This data describes a binding interaction between two proteins.

Contacts between the two chains:
Residue A93 in chain B interacts with residue L147 in chain A (closest heavy-atom distance 3.4 Å).
Residue D156 in chain B interacts with residue N130 in chain A (closest heavy-atom distance 2.9 Å).
Residue L169 in chain B is in contact with residue W75 in chain A (closest heavy-atom distance 3.1 Å).
Residue G69 in chain B interacts with residue L151 in chain A (closest heavy-atom distance 3.4 Å).
Residue Q74 in chain B contacts residue V159 in chain A (closest heavy-atom distance 3.0 Å).
Residue Q74 in chain B is in contact with residue M174 in chain A (closest heavy-atom distance 3.2 Å).
Residue L155 in chain B interacts with residue L127 in chain A (closest heavy-atom distance 3.6 Å).
Residue L178 in chain B is in contact with residue P95 in chain A (closest heavy-atom distance 3.6 Å).
Residue D175 in chain B is in contact with residue R36 in chain A (closest heavy-atom distance 3.1 Å).
Residue Y176 in chain B contacts residue F35 in chain A (closest heavy-atom distance 3.2 Å).
Residue E73 in chain B interacts with residue P161 in chain A (closest heavy-atom distance 3.5 Å).
Residue L169 in chain B contacts residue L88 in chain A (closest heavy-atom distance 3.4 Å).
Residue P167 in chain B is in contact with residue Q91 in chain A (closest heavy-atom distance 2.7 Å).
Residue L169 in chain B contacts residue E59 in chain A (closest heavy-atom distance 3.1 Å).
Residue Y176 in chain B interacts with residue R36 in chain A (closest heavy-atom distance 3.0 Å).
Residue L169 in chain B is in contact with residue P71 in chain A (closest heavy-atom distance 3.6 Å).
Residue D156 in chain B contacts residue P129 in chain A (closest heavy-atom distance 3.1 Å).
Residue S68 in chain B is in contact with residue Y150 in chain A (closest heavy-atom distance 3.3 Å).
Residue V76 in chain B contacts residue I162 in chain A (closest heavy-atom distance 3.2 Å).
Residue F166 in chain B interacts with residue Q91 in chain A (closest heavy-atom distance 3.4 Å).
Residue W72 in chain B interacts with residue N148 in chain A (closest heavy-atom distance 2.6 Å).
Residue P167 in chain B interacts with residue S60 in chain A (closest heavy-atom distance 3.5 Å).
Residue G69 in chain B contacts residue Y150 in chain A (closest heavy-atom distance 2.9 Å).
Residue L169 in chain B interacts with residue Q91 in chain A (closest heavy-atom distance 2.8 Å).
Residue Y176 in chain B interacts with residue I104 in chain A (closest heavy-atom distance 3.4 Å).
Residue N70 in chain B interacts with residue W154 in chain A (closest heavy-atom distance 3.0 Å).
Residue E174 in chain B is in contact with residue I53 in chain A (closest heavy-atom distance 3.2 Å).
Residue P172 in chain B interacts with residue F35 in chain A (closest heavy-atom distance 3.3 Å).
Residue Y176 in chain B is in contact with residue R94 in chain A (closest heavy-atom distance 2.9 Å).
Residue Q74 in chain B interacts with residue P175 in chain A (closest heavy-atom distance 3.3 Å).
Residue Q89 in chain B interacts with residue Y163 in chain A (closest heavy-atom distance 3.0 Å).
Residue W170 in chain B interacts with residue Q91 in chain A (closest heavy-atom distance 3.1 Å).
Residue V76 in chain B interacts with residue P161 in chain A (closest heavy-atom distance 3.6 Å).
Residue P152 in chain B contacts residue D84 in chain A (closest heavy-atom distance 3.3 Å).
Residue T91 in chain B is in contact with residue P161 in chain A (closest heavy-atom distance 3.5 Å).
Residue S68 in chain B contacts residue V176 in chain A (closest heavy-atom distance 3.4 Å).
Residue R149 in chain B is in contact with residue Y150 in chain A (closest heavy-atom distance 3.4 Å).
Residue K71 in chain B is in contact with residue H196 in chain A (closest heavy-atom distance 3.4 Å).
Residue T171 in chain B contacts residue K58 in chain A (closest heavy-atom distance 3.5 Å).
Residue R168 in chain B interacts with residue S60 in chain A (closest heavy-atom distance 2.6 Å).
Residue G69 in chain B interacts with residue T152 in chain A (closest heavy-atom distance 3.0 Å).
Residue R168 in chain B is in contact with residue E59 in chain A (closest heavy-atom distance 3.0 Å).
Residue I65 in chain B contacts residue N148 in chain A (closest heavy-atom distance 3.1 Å).
Residue L178 in chain B is in contact with residue F35 in chain A (closest heavy-atom distance 3.4 Å).
Residue H96 in chain B contacts residue L147 in chain A (closest heavy-atom distance 3.6 Å).
Residue A66 in chain B interacts with residue N148 in chain A (closest heavy-atom distance 3.6 Å).
Residue L178 in chain B interacts with residue L100 in chain A (closest heavy-atom distance 3.3 Å).
Residue E73 in chain B is in contact with residue P156 in chain A (closest heavy-atom distance 3.2 Å).
Residue K71 in chain B is in contact with residue M174 in chain A (closest heavy-atom distance 3.6 Å).
Residue R168 in chain B contacts residue Q91 in chain A (closest heavy-atom distance 3.5 Å).
Residue W170 in chain B is in contact with residue F92 in chain A (closest heavy-atom distance 3.3 Å).
Residue M25 in chain B contacts residue N148 in chain A (closest heavy-atom distance 3.0 Å).
Residue Q74 in chain B is in contact with residue I162 in chain A (closest heavy-atom distance 2.8 Å).
Residue T171 in chain B contacts residue E59 in chain A (closest heavy-atom distance 3.3 Å).
Residue W170 in chain B is in contact with residue I104 in chain A (closest heavy-atom distance 3.3 Å).
Residue L178 in chain B contacts residue R94 in chain A (closest heavy-atom distance 3.4 Å).
Residue R177 in chain B contacts residue R36 in chain A (closest heavy-atom distance 3.3 Å).
Residue P27 in chain B contacts residue Y150 in chain A (closest heavy-atom distance 3.2 Å).
Residue L155 in chain B interacts with residue L128 in chain A (closest heavy-atom distance 3.5 Å).
Residue L169 in chain B is in contact with residue R74 in chain A (closest heavy-atom distance 3.5 Å).

Sequence of chain A:
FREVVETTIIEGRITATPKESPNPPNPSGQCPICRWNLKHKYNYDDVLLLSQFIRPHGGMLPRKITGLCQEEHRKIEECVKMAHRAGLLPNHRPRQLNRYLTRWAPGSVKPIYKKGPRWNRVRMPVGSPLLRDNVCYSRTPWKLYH

Sequence of chain B:
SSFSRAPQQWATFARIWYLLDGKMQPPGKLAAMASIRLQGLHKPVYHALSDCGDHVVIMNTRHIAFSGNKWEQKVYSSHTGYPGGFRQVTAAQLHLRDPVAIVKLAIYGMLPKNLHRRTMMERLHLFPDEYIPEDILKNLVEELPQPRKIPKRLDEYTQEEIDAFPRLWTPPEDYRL